Contacts between the two chains:
Residue A149 in chain B contacts residue G6 in chain A (closest heavy-atom distance 3.8 Å).
Residue R128 in chain B interacts with residue A8 in chain A (closest heavy-atom distance 4.7 Å).
Residue A149 in chain B interacts with residue I7 in chain A (closest heavy-atom distance 4.4 Å).
Residue I148 in chain B interacts with residue G6 in chain A (closest heavy-atom distance 4.6 Å).
Residue I148 in chain B contacts residue A8 in chain A (closest heavy-atom distance 4.1 Å).
Residue I148 in chain B contacts residue I7 in chain A (closest heavy-atom distance 3.9 Å).

Sequence of chain B:
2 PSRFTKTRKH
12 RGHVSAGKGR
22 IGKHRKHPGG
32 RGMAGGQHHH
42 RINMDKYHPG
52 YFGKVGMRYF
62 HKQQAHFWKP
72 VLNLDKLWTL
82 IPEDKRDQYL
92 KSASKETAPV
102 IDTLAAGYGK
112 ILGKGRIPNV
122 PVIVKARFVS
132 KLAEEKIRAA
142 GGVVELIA

These two protein chains interact to form a complex.

Sequence of chain A:
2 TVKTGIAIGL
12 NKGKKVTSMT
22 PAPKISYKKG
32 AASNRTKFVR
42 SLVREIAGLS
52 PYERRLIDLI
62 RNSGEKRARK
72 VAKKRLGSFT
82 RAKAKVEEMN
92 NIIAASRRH